The following describes two proteins that form a bound complex.

Sequence of chain B:
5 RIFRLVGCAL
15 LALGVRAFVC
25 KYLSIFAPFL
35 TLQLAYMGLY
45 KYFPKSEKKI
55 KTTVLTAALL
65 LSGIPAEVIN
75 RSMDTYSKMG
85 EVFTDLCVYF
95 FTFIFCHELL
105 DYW

Interface contacts:
Residue M138 in chain A is in contact with residue T57 in chain B (closest heavy-atom distance 3.7 Å).
Residue I195 in chain A is in contact with residue A62 in chain B (closest heavy-atom distance 4.3 Å).
Residue Q135 in chain A contacts residue T57 in chain B (closest heavy-atom distance 3.4 Å).
Residue I199 in chain A interacts with residue S66 in chain B (closest heavy-atom distance 4.4 Å).
Residue M138 in chain A interacts with residue N74 in chain B (closest heavy-atom distance 4.8 Å).
Residue M138 in chain A interacts with residue I73 in chain B (closest heavy-atom distance 4.4 Å).
Residue A137 in chain A contacts residue L64 in chain B (closest heavy-atom distance 4.0 Å).
Residue I199 in chain A interacts with residue A62 in chain B (closest heavy-atom distance 4.1 Å).
Residue M134 in chain A contacts residue L64 in chain B (closest heavy-atom distance 4.2 Å).
Residue L192 in chain A is in contact with residue A61 in chain B (closest heavy-atom distance 4.1 Å).
Residue Q135 in chain A contacts residue T56 in chain B (closest heavy-atom distance 4.7 Å).
Residue I203 in chain A interacts with residue S66 in chain B (closest heavy-atom distance 3.4 Å).
Residue L192 in chain A contacts residue A62 in chain B (closest heavy-atom distance 3.5 Å).
Residue K131 in chain A contacts residue V58 in chain B (closest heavy-atom distance 3.3 Å).
Residue M134 in chain A interacts with residue T60 in chain B (closest heavy-atom distance 3.1 Å).
Residue I199 in chain A contacts residue L65 in chain B (closest heavy-atom distance 3.6 Å).
Residue M134 in chain A is in contact with residue V58 in chain B (closest heavy-atom distance 3.0 Å).
Residue L192 in chain A is in contact with residue L65 in chain B (closest heavy-atom distance 3.5 Å).
Residue K196 in chain A is in contact with residue L65 in chain B (closest heavy-atom distance 4.6 Å).
Residue L220 in chain A interacts with residue L64 in chain B (closest heavy-atom distance 3.7 Å).
Residue K131 in chain A is in contact with residue T57 in chain B (closest heavy-atom distance 4.8 Å).
Residue M138 in chain A contacts residue L64 in chain B (closest heavy-atom distance 4.0 Å).
Residue L220 in chain A interacts with residue L65 in chain B (closest heavy-atom distance 4.2 Å).
Residue M138 in chain A interacts with residue T60 in chain B (closest heavy-atom distance 4.6 Å).
Residue M134 in chain A interacts with residue L59 in chain B (closest heavy-atom distance 4.5 Å).
Residue M134 in chain A contacts residue A61 in chain B (closest heavy-atom distance 3.2 Å).
Residue M134 in chain A contacts residue T57 in chain B (closest heavy-atom distance 3.2 Å).
Residue A217 in chain A interacts with residue L65 in chain B (closest heavy-atom distance 4.6 Å).

Sequence of chain A:
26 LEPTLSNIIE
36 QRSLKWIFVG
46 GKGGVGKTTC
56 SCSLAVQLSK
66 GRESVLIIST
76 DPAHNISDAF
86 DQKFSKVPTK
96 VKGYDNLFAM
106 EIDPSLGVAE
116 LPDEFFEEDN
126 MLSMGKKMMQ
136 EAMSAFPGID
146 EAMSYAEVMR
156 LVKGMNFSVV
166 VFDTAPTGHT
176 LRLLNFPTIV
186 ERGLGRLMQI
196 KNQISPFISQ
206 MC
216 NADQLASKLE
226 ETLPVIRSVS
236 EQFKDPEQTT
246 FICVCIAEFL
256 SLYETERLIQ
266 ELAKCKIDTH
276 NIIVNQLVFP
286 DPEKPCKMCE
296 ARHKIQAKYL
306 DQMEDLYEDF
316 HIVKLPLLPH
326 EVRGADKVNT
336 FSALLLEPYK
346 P